Sequence of the first protein:
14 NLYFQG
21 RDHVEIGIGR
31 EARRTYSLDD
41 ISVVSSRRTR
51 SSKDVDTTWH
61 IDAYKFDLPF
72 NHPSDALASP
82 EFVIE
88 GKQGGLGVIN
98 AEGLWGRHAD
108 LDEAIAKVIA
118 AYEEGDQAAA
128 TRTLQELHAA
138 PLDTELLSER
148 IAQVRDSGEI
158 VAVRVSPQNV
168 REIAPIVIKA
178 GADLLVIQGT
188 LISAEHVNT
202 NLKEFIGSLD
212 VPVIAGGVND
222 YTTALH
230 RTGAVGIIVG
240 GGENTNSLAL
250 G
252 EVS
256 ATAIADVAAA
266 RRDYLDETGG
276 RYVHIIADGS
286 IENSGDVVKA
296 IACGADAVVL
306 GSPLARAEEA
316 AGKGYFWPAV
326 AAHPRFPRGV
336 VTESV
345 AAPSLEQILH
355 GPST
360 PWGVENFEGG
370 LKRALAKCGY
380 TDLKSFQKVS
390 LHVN

The following describes two proteins that form a bound complex.

Sequence of the second protein:
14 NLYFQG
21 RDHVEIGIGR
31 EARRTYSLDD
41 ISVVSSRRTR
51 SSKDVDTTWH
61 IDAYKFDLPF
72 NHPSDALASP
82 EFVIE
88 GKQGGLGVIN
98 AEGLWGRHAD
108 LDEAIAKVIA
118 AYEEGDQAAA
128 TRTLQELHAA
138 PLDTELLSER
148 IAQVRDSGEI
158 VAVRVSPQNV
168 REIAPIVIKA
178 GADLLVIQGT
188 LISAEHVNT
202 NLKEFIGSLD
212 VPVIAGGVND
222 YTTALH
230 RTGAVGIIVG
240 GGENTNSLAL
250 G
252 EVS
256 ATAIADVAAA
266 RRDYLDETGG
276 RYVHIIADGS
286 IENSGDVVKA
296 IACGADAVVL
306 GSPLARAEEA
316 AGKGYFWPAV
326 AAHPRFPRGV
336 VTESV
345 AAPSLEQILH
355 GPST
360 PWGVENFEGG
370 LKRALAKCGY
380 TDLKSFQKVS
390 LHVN

Contacts between the two chains:
Residue R372 in the second protein is in contact with residue H328 in the first protein (closest heavy-atom distance 3.4 Å).
Residue Q386 in the second protein contacts residue R30 in the first protein (closest heavy-atom distance 3.2 Å).
Residue T257 in the second protein interacts with residue I26 in the first protein (closest heavy-atom distance 2.6 Å).
Residue V43 in the second protein contacts residue G250 in the first protein (closest heavy-atom distance 3.0 Å).
Residue G369 in the second protein contacts residue L249 in the first protein (closest heavy-atom distance 3.5 Å).
Residue R48 in the second protein contacts residue E192 in the first protein (closest heavy-atom distance 3.2 Å).
Residue N365 in the second protein interacts with residue R330 in the first protein (closest heavy-atom distance 3.1 Å).
Residue P360 in the second protein contacts residue T244 in the first protein (closest heavy-atom distance 2.7 Å).
Residue R50 in the second protein contacts residue H193 in the first protein (closest heavy-atom distance 3.5 Å).
Residue V392 in the second protein is in contact with residue T35 in the first protein (closest heavy-atom distance 3.0 Å).
Residue W361 in the second protein interacts with residue L247 in the first protein (closest heavy-atom distance 3.6 Å).
Residue R50 in the second protein contacts residue V194 in the first protein (closest heavy-atom distance 3.5 Å).
Residue D261 in the second protein contacts residue G27 in the first protein (closest heavy-atom distance 3.4 Å).
Residue V392 in the second protein is in contact with residue R34 in the first protein (closest heavy-atom distance 3.4 Å).
Residue G290 in the second protein interacts with residue A248 in the first protein (closest heavy-atom distance 3.5 Å).
Residue S51 in the second protein interacts with residue V194 in the first protein (closest heavy-atom distance 3.5 Å).
Residue P360 in the second protein is in contact with residue P332 in the first protein (closest heavy-atom distance 3.4 Å).
Residue N288 in the second protein contacts residue L247 in the first protein (closest heavy-atom distance 3.1 Å).
Residue H391 in the second protein is in contact with residue T35 in the first protein (closest heavy-atom distance 3.5 Å).
Residue S45 in the second protein interacts with residue L188 in the first protein (closest heavy-atom distance 3.6 Å).
Residue V392 in the second protein interacts with residue R33 in the first protein (closest heavy-atom distance 2.9 Å).
Residue L390 in the second protein contacts residue R33 in the first protein (closest heavy-atom distance 3.0 Å).
Residue T49 in the second protein contacts residue H193 in the first protein (closest heavy-atom distance 3.0 Å).
Residue Y36 in the second protein interacts with residue E25 in the first protein (closest heavy-atom distance 3.4 Å).
Residue S289 in the second protein interacts with residue A248 in the first protein (closest heavy-atom distance 2.7 Å).
Residue Y36 in the second protein is in contact with residue V24 in the first protein (closest heavy-atom distance 3.5 Å).
Residue S357 in the second protein is in contact with residue Q132 in the first protein (closest heavy-atom distance 3.1 Å).
Residue R21 in the second protein contacts residue E25 in the first protein (closest heavy-atom distance 3.3 Å).
Residue G369 in the second protein is in contact with residue F331 in the first protein (closest heavy-atom distance 3.3 Å).
Residue V293 in the second protein interacts with residue L249 in the first protein (closest heavy-atom distance 3.4 Å).
Residue D54 in the second protein is in contact with residue N195 in the first protein (closest heavy-atom distance 3.5 Å).
Residue R372 in the second protein is in contact with residue F331 in the first protein (closest heavy-atom distance 3.5 Å).
Residue K53 in the second protein interacts with residue T196 in the first protein (closest heavy-atom distance 3.0 Å).
Residue P360 in the second protein is in contact with residue G334 in the first protein (closest heavy-atom distance 3.4 Å).
Residue T358 in the second protein interacts with residue R129 in the first protein (closest heavy-atom distance 3.6 Å).
Residue S42 in the second protein is in contact with residue G250 in the first protein (closest heavy-atom distance 3.4 Å).
Residue N393 in the second protein interacts with residue S254 in the first protein (closest heavy-atom distance 3.0 Å).
Residue D261 in the second protein interacts with residue I28 in the first protein (closest heavy-atom distance 2.9 Å).
Residue A297 in the second protein contacts residue R30 in the first protein (closest heavy-atom distance 2.8 Å).
Residue G290 in the second protein contacts residue G250 in the first protein (closest heavy-atom distance 3.3 Å).
Residue L390 in the second protein is in contact with residue R30 in the first protein (closest heavy-atom distance 3.6 Å).
Residue S357 in the second protein contacts residue P332 in the first protein (closest heavy-atom distance 3.2 Å).
Residue N393 in the second protein is in contact with residue T35 in the first protein (closest heavy-atom distance 2.8 Å).
Residue S45 in the second protein is in contact with residue D221 in the first protein (closest heavy-atom distance 3.3 Å).
Residue A373 in the second protein is in contact with residue L249 in the first protein (closest heavy-atom distance 3.5 Å).
Residue N14 in the second protein is in contact with residue Y16 in the first protein (closest heavy-atom distance 2.5 Å).
Residue T49 in the second protein is in contact with residue S190 in the first protein (closest heavy-atom distance 3.0 Å).
Residue R21 in the second protein is in contact with residue H23 in the first protein (closest heavy-atom distance 3.2 Å).
Residue Y222 in the second protein contacts residue I28 in the first protein (closest heavy-atom distance 3.6 Å).
Residue H391 in the second protein contacts residue R33 in the first protein (closest heavy-atom distance 3.3 Å).
Residue V388 in the second protein contacts residue R30 in the first protein (closest heavy-atom distance 2.7 Å).
Residue G290 in the second protein interacts with residue L247 in the first protein (closest heavy-atom distance 3.0 Å).
Residue D54 in the second protein interacts with residue T196 in the first protein (closest heavy-atom distance 3.2 Å).
Residue T49 in the second protein is in contact with residue V194 in the first protein (closest heavy-atom distance 3.1 Å).
Residue T358 in the second protein interacts with residue T128 in the first protein (closest heavy-atom distance 3.2 Å).
Residue A264 in the second protein contacts residue I28 in the first protein (closest heavy-atom distance 3.4 Å).
Residue S357 in the second protein is in contact with residue R330 in the first protein (closest heavy-atom distance 3.0 Å).
Residue N393 in the second protein is in contact with residue R34 in the first protein (closest heavy-atom distance 3.3 Å).
Residue N365 in the second protein contacts residue F331 in the first protein (closest heavy-atom distance 3.5 Å).
Residue L390 in the second protein is in contact with residue A32 in the first protein (closest heavy-atom distance 3.4 Å).